Interface contacts:
Residue A220 in the second protein interacts with residue Q3 in the first protein (closest heavy-atom distance 3.8 Å).
Residue A220 in the second protein interacts with residue S2 in the first protein (closest heavy-atom distance 4.8 Å).
Residue E182 in the second protein is in contact with residue Q3 in the first protein (closest heavy-atom distance 5.0 Å).

Sequence of the second protein:
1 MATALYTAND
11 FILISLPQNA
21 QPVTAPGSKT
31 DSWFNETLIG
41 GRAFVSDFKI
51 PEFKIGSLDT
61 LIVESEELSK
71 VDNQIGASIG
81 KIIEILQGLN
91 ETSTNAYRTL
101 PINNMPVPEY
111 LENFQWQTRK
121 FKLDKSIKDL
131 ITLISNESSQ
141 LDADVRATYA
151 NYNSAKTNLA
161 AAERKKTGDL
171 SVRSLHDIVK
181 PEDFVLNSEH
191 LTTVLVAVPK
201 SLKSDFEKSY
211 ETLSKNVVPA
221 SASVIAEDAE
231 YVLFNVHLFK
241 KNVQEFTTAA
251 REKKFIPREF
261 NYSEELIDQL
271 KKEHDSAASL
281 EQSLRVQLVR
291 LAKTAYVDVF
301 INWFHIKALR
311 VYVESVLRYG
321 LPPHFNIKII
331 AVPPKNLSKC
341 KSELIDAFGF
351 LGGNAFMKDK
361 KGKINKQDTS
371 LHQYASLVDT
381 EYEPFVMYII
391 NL

These two protein chains interact to form a complex.

Sequence of the first protein:
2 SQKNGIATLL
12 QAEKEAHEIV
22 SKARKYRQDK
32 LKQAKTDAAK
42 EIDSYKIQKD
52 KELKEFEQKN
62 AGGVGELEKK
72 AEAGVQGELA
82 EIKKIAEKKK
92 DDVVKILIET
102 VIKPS